The following describes two proteins that form a bound complex.

Sequence of chain A:
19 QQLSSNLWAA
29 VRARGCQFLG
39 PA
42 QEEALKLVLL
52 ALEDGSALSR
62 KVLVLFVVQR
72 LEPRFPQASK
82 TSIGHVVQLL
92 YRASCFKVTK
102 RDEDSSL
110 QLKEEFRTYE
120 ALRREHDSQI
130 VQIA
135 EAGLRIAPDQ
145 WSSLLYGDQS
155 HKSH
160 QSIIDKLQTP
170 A

Sequence of chain B:
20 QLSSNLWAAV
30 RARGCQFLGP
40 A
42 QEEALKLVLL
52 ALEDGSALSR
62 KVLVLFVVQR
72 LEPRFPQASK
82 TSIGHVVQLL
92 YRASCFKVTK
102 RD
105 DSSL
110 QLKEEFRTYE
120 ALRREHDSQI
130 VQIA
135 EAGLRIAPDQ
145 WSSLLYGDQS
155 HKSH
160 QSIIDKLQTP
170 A

Interface contacts:
Residue Q70 in chain A contacts residue F67 in chain B (closest heavy-atom distance 3.9 Å).
Residue V63 in chain A interacts with residue D55 in chain B (closest heavy-atom distance 3.8 Å).
Residue R71 in chain A interacts with residue F67 in chain B (closest heavy-atom distance 4.3 Å).
Residue L59 in chain A interacts with residue L59 in chain B (closest heavy-atom distance 3.7 Å).
Residue Q110 in chain A is in contact with residue R102 in chain B (closest heavy-atom distance 3.3 Å).
Residue S57 in chain A is in contact with residue A58 in chain B (closest heavy-atom distance 3.6 Å).
Residue K62 in chain A contacts residue D55 in chain B (closest heavy-atom distance 3.6 Å).
Residue G56 in chain A interacts with residue R102 in chain B (closest heavy-atom distance 2.8 Å).
Residue F67 in chain A contacts residue F67 in chain B (closest heavy-atom distance 4.1 Å).
Residue A58 in chain A is in contact with residue L59 in chain B (closest heavy-atom distance 4.2 Å).
Residue D55 in chain A interacts with residue D105 in chain B (closest heavy-atom distance 4.4 Å).
Residue R71 in chain A is in contact with residue L66 in chain B (closest heavy-atom distance 2.7 Å).
Residue E54 in chain A interacts with residue K62 in chain B (closest heavy-atom distance 3.0 Å).
Residue L59 in chain A interacts with residue S57 in chain B (closest heavy-atom distance 3.9 Å).
Residue L51 in chain A contacts residue V63 in chain B (closest heavy-atom distance 4.1 Å).
Residue L108 in chain A is in contact with residue Q110 in chain B (closest heavy-atom distance 4.2 Å).
Residue S60 in chain A interacts with residue S57 in chain B (closest heavy-atom distance 3.1 Å).
Residue A58 in chain A is in contact with residue L108 in chain B (closest heavy-atom distance 4.4 Å).
Residue R71 in chain A contacts residue Q70 in chain B (closest heavy-atom distance 3.4 Å).
Residue L108 in chain A interacts with residue S57 in chain B (closest heavy-atom distance 3.8 Å).
Residue D105 in chain A is in contact with residue R116 in chain B (closest heavy-atom distance 3.5 Å).
Residue S57 in chain A interacts with residue L59 in chain B (closest heavy-atom distance 3.8 Å).
Residue V63 in chain A is in contact with residue F67 in chain B (closest heavy-atom distance 4.2 Å).
Residue V63 in chain A is in contact with residue S57 in chain B (closest heavy-atom distance 3.6 Å).
Residue A58 in chain A is in contact with residue A58 in chain B (closest heavy-atom distance 2.8 Å).
Residue L66 in chain A interacts with residue L51 in chain B (closest heavy-atom distance 3.9 Å).
Residue K62 in chain A contacts residue L51 in chain B (closest heavy-atom distance 3.6 Å).
Residue S60 in chain A contacts residue D55 in chain B (closest heavy-atom distance 2.5 Å).
Residue A52 in chain A contacts residue V63 in chain B (closest heavy-atom distance 3.3 Å).
Residue S57 in chain A interacts with residue V63 in chain B (closest heavy-atom distance 3.7 Å).
Residue F67 in chain A is in contact with residue V63 in chain B (closest heavy-atom distance 4.1 Å).
Residue K62 in chain A is in contact with residue E54 in chain B (closest heavy-atom distance 2.9 Å).
Residue F67 in chain A contacts residue L66 in chain B (closest heavy-atom distance 4.0 Å).
Residue D105 in chain A interacts with residue D55 in chain B (closest heavy-atom distance 4.1 Å).
Residue S57 in chain A interacts with residue L108 in chain B (closest heavy-atom distance 3.8 Å).
Residue L59 in chain A contacts residue V63 in chain B (closest heavy-atom distance 4.5 Å).
Residue D55 in chain A contacts residue V63 in chain B (closest heavy-atom distance 3.7 Å).
Residue D55 in chain A interacts with residue R102 in chain B (closest heavy-atom distance 2.8 Å).
Residue L66 in chain A is in contact with residue F67 in chain B (closest heavy-atom distance 3.9 Å).
Residue S57 in chain A interacts with residue R102 in chain B (closest heavy-atom distance 4.4 Å).
Residue A58 in chain A is in contact with residue S57 in chain B (closest heavy-atom distance 3.7 Å).
Residue S106 in chain A contacts residue D55 in chain B (closest heavy-atom distance 3.7 Å).
Residue S57 in chain A is in contact with residue S60 in chain B (closest heavy-atom distance 3.1 Å).
Residue Q70 in chain A contacts residue L51 in chain B (closest heavy-atom distance 4.5 Å).
Residue V63 in chain A is in contact with residue A52 in chain B (closest heavy-atom distance 3.3 Å).
Residue R116 in chain A is in contact with residue D105 in chain B (closest heavy-atom distance 4.3 Å).
Residue P74 in chain A interacts with residue Q70 in chain B (closest heavy-atom distance 4.7 Å).
Residue L59 in chain A contacts residue A58 in chain B (closest heavy-atom distance 4.5 Å).
Residue L51 in chain A contacts residue K62 in chain B (closest heavy-atom distance 3.2 Å).
Residue Q70 in chain A interacts with residue Q70 in chain B (closest heavy-atom distance 3.2 Å).
Residue L108 in chain A is in contact with residue A58 in chain B (closest heavy-atom distance 4.3 Å).
Residue V63 in chain A interacts with residue L51 in chain B (closest heavy-atom distance 4.0 Å).
Residue V63 in chain A is in contact with residue L59 in chain B (closest heavy-atom distance 4.7 Å).
Residue D55 in chain A interacts with residue K62 in chain B (closest heavy-atom distance 3.6 Å).
Residue G56 in chain A contacts residue L108 in chain B (closest heavy-atom distance 3.8 Å).
Residue D55 in chain A contacts residue S106 in chain B (closest heavy-atom distance 4.3 Å).
Residue D55 in chain A contacts residue S60 in chain B (closest heavy-atom distance 2.6 Å).
Residue L108 in chain A is in contact with residue G56 in chain B (closest heavy-atom distance 3.5 Å).
Residue Q70 in chain A contacts residue R71 in chain B (closest heavy-atom distance 2.9 Å).
Residue L51 in chain A contacts residue L66 in chain B (closest heavy-atom distance 3.9 Å).